Sequence of chain B:
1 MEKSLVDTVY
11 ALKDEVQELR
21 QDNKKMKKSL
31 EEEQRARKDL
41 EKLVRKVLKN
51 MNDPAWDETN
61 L

Interface contacts:
Residue M51 in chain B interacts with residue W56 in chain A (closest heavy-atom distance 4.0 Å).
Residue M26 in chain B interacts with residue M26 in chain A (closest heavy-atom distance 3.4 Å).
Residue V16 in chain B contacts residue V16 in chain A (closest heavy-atom distance 4.1 Å).
Residue E33 in chain B contacts residue E33 in chain A (closest heavy-atom distance 3.8 Å).
Residue Q34 in chain B is in contact with residue E33 in chain A (closest heavy-atom distance 2.8 Å).
Residue V16 in chain B contacts residue L12 in chain A (closest heavy-atom distance 4.1 Å).
Residue R37 in chain B interacts with residue E33 in chain A (closest heavy-atom distance 2.7 Å).
Residue K27 in chain B contacts residue K25 in chain A (closest heavy-atom distance 3.5 Å).
Residue V44 in chain B contacts residue V44 in chain A (closest heavy-atom distance 3.8 Å).
Residue E41 in chain B contacts residue L40 in chain A (closest heavy-atom distance 3.3 Å).
Residue K27 in chain B is in contact with residue M26 in chain A (closest heavy-atom distance 3.8 Å).
Residue V9 in chain B contacts residue L5 in chain A (closest heavy-atom distance 3.3 Å).
Residue N23 in chain B is in contact with residue D22 in chain A (closest heavy-atom distance 3.9 Å).
Residue Y10 in chain B contacts residue T8 in chain A (closest heavy-atom distance 4.5 Å).
Residue K13 in chain B is in contact with residue L12 in chain A (closest heavy-atom distance 3.7 Å).
Residue V9 in chain B interacts with residue V9 in chain A (closest heavy-atom distance 3.9 Å).
Residue V9 in chain B interacts with residue T8 in chain A (closest heavy-atom distance 4.0 Å).
Residue M51 in chain B is in contact with residue N50 in chain A (closest heavy-atom distance 4.6 Å).
Residue V44 in chain B is in contact with residue L40 in chain A (closest heavy-atom distance 4.2 Å).
Residue K27 in chain B is in contact with residue D22 in chain A (closest heavy-atom distance 4.9 Å).
Residue L30 in chain B contacts residue S29 in chain A (closest heavy-atom distance 3.4 Å).
Residue L5 in chain B interacts with residue L5 in chain A (closest heavy-atom distance 4.0 Å).
Residue K13 in chain B contacts residue T8 in chain A (closest heavy-atom distance 3.9 Å).
Residue Y10 in chain B is in contact with residue M1 in chain A (closest heavy-atom distance 4.7 Å).
Residue V44 in chain B is in contact with residue L43 in chain A (closest heavy-atom distance 4.2 Å).
Residue V6 in chain B contacts residue L5 in chain A (closest heavy-atom distance 4.6 Å).
Residue L30 in chain B contacts residue E33 in chain A (closest heavy-atom distance 4.9 Å).
Residue V16 in chain B is in contact with residue E15 in chain A (closest heavy-atom distance 3.4 Å).
Residue R37 in chain B interacts with residue R37 in chain A (closest heavy-atom distance 4.2 Å).
Residue Y10 in chain B is in contact with residue L5 in chain A (closest heavy-atom distance 4.4 Å).
Residue L30 in chain B interacts with residue L30 in chain A (closest heavy-atom distance 3.3 Å).
Residue L48 in chain B is in contact with residue L43 in chain A (closest heavy-atom distance 3.9 Å).
Residue M51 in chain B contacts residue M51 in chain A (closest heavy-atom distance 4.0 Å).
Residue V9 in chain B is in contact with residue L12 in chain A (closest heavy-atom distance 4.5 Å).
Residue R20 in chain B is in contact with residue E15 in chain A (closest heavy-atom distance 2.4 Å).
Residue E41 in chain B is in contact with residue A36 in chain A (closest heavy-atom distance 4.3 Å).
Residue R37 in chain B contacts residue A36 in chain A (closest heavy-atom distance 3.2 Å).
Residue L40 in chain B contacts residue L40 in chain A (closest heavy-atom distance 4.0 Å).
Residue R37 in chain B interacts with residue L40 in chain A (closest heavy-atom distance 4.3 Å).
Residue N23 in chain B is in contact with residue M26 in chain A (closest heavy-atom distance 3.3 Å).
Residue L48 in chain B interacts with residue V47 in chain A (closest heavy-atom distance 3.5 Å).
Residue V16 in chain B is in contact with residue L19 in chain A (closest heavy-atom distance 4.3 Å).
Residue N52 in chain B contacts residue W56 in chain A (closest heavy-atom distance 4.4 Å).
Residue N23 in chain B is in contact with residue L19 in chain A (closest heavy-atom distance 3.6 Å).
Residue L12 in chain B contacts residue L12 in chain A (closest heavy-atom distance 4.2 Å).
Residue L30 in chain B is in contact with residue M26 in chain A (closest heavy-atom distance 3.9 Å).
Residue Q34 in chain B contacts residue S29 in chain A (closest heavy-atom distance 4.8 Å).
Residue V47 in chain B interacts with residue V47 in chain A (closest heavy-atom distance 4.5 Å).
Residue N23 in chain B is in contact with residue N23 in chain A (closest heavy-atom distance 3.8 Å).
Residue Y10 in chain B interacts with residue S4 in chain A (closest heavy-atom distance 4.6 Å).
Residue L19 in chain B interacts with residue L19 in chain A (closest heavy-atom distance 3.7 Å).
Residue M51 in chain B is in contact with residue V47 in chain A (closest heavy-atom distance 3.3 Å).
Residue R37 in chain B interacts with residue E32 in chain A (closest heavy-atom distance 3.6 Å).
Residue R20 in chain B is in contact with residue L19 in chain A (closest heavy-atom distance 4.0 Å).

Sequence of chain A:
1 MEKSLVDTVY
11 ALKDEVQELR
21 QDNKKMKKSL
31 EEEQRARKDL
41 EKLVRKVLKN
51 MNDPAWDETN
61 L

These two protein chains interact to form a complex.